The following describes two proteins that form a bound complex.

Sequence of chain B:
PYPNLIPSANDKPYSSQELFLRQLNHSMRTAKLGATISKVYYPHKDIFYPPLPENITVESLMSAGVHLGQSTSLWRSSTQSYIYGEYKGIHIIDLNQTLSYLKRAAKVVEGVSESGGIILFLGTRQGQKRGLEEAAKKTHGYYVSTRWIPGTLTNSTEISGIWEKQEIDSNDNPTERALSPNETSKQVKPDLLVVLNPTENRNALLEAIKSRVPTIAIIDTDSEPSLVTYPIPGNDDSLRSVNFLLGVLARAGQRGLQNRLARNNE

Interface contacts:
Residue S77 in chain B interacts with residue H90 in chain A (closest heavy-atom distance 4.6 Å).
Residue R202 in chain B contacts residue D91 in chain A (closest heavy-atom distance 3.3 Å).
Residue R76 in chain B interacts with residue D91 in chain A (closest heavy-atom distance 3.8 Å).
Residue W75 in chain B is in contact with residue H90 in chain A (closest heavy-atom distance 3.8 Å).
Residue R76 in chain B is in contact with residue H90 in chain A (closest heavy-atom distance 3.3 Å).

Sequence of chain A:
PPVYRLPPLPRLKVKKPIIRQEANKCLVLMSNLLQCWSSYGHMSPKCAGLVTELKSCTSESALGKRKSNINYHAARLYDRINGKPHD